Sequence of protein 1:
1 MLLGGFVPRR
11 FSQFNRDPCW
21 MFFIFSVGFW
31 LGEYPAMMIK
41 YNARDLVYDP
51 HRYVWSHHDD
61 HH

Contacts between the two chains:
Residue M82 in protein 2 is in contact with residue W55 in protein 1 (closest heavy-atom distance 3.6 Å).
Residue F61 in protein 2 is in contact with residue S26 in protein 1 (closest heavy-atom distance 3.4 Å).
Residue W37 in protein 2 is in contact with residue G4 in protein 1 (closest heavy-atom distance 3.5 Å).
Residue Y52 in protein 2 interacts with residue L2 in protein 1 (closest heavy-atom distance 3.7 Å).
Residue V54 in protein 2 is in contact with residue C19 in protein 1 (closest heavy-atom distance 3.5 Å).
Residue D119 in protein 2 is in contact with residue Y53 in protein 1 (closest heavy-atom distance 2.5 Å).
Residue Y49 in protein 2 interacts with residue V7 in protein 1 (closest heavy-atom distance 3.4 Å).
Residue L122 in protein 2 is in contact with residue Y53 in protein 1 (closest heavy-atom distance 3.3 Å).
Residue D127 in protein 2 is in contact with residue Y53 in protein 1 (closest heavy-atom distance 3.6 Å).
Residue W84 in protein 2 interacts with residue D49 in protein 1 (closest heavy-atom distance 2.7 Å).
Residue P130 in protein 2 is in contact with residue P50 in protein 1 (closest heavy-atom distance 3.7 Å).
Residue L111 in protein 2 contacts residue Y41 in protein 1 (closest heavy-atom distance 3.7 Å).
Residue G47 in protein 2 contacts residue L2 in protein 1 (closest heavy-atom distance 3.6 Å).
Residue Y49 in protein 2 interacts with residue L2 in protein 1 (closest heavy-atom distance 3.5 Å).
Residue P124 in protein 2 interacts with residue Y53 in protein 1 (closest heavy-atom distance 3.7 Å).
Residue I108 in protein 2 interacts with residue Y41 in protein 1 (closest heavy-atom distance 3.5 Å).
Residue V102 in protein 2 interacts with residue D49 in protein 1 (closest heavy-atom distance 3.5 Å).
Residue E48 in protein 2 is in contact with residue G4 in protein 1 (closest heavy-atom distance 3.6 Å).
Residue R83 in protein 2 contacts residue W55 in protein 1 (closest heavy-atom distance 3.0 Å).
Residue R64 in protein 2 interacts with residue E33 in protein 1 (closest heavy-atom distance 2.3 Å).
Residue G47 in protein 2 is in contact with residue L3 in protein 1 (closest heavy-atom distance 3.2 Å).
Residue F105 in protein 2 is in contact with residue R52 in protein 1 (closest heavy-atom distance 3.5 Å).
Residue P130 in protein 2 contacts residue Y53 in protein 1 (closest heavy-atom distance 3.6 Å).
Residue K78 in protein 2 interacts with residue W55 in protein 1 (closest heavy-atom distance 3.7 Å).
Residue K132 in protein 2 contacts residue D59 in protein 1 (closest heavy-atom distance 3.5 Å).
Residue Y112 in protein 2 is in contact with residue Y48 in protein 1 (closest heavy-atom distance 3.5 Å).
Residue A53 in protein 2 contacts residue F23 in protein 1 (closest heavy-atom distance 3.6 Å).
Residue T120 in protein 2 contacts residue R52 in protein 1 (closest heavy-atom distance 3.5 Å).
Residue F105 in protein 2 interacts with residue D49 in protein 1 (closest heavy-atom distance 3.6 Å).
Residue W84 in protein 2 contacts residue H51 in protein 1 (closest heavy-atom distance 3.5 Å).
Residue A79 in protein 2 contacts residue W55 in protein 1 (closest heavy-atom distance 3.8 Å).
Residue K132 in protein 2 is in contact with residue V54 in protein 1 (closest heavy-atom distance 3.5 Å).
Residue G47 in protein 2 is in contact with residue G4 in protein 1 (closest heavy-atom distance 3.2 Å).
Residue C104 in protein 2 is in contact with residue K40 in protein 1 (closest heavy-atom distance 3.7 Å).
Residue P57 in protein 2 interacts with residue S26 in protein 1 (closest heavy-atom distance 3.1 Å).
Residue G131 in protein 2 interacts with residue V54 in protein 1 (closest heavy-atom distance 3.4 Å).
Residue Q123 in protein 2 contacts residue Y53 in protein 1 (closest heavy-atom distance 3.6 Å).
Residue Y49 in protein 2 is in contact with residue L3 in protein 1 (closest heavy-atom distance 3.6 Å).
Residue Y49 in protein 2 interacts with residue G4 in protein 1 (closest heavy-atom distance 3.4 Å).
Residue V54 in protein 2 is in contact with residue F22 in protein 1 (closest heavy-atom distance 3.4 Å).
Residue D107 in protein 2 is in contact with residue Y41 in protein 1 (closest heavy-atom distance 2.8 Å).
Residue R83 in protein 2 contacts residue H51 in protein 1 (closest heavy-atom distance 2.9 Å).
Residue W37 in protein 2 interacts with residue L3 in protein 1 (closest heavy-atom distance 3.3 Å).
Residue R50 in protein 2 interacts with residue D17 in protein 1 (closest heavy-atom distance 2.8 Å).
Residue Y121 in protein 2 interacts with residue H58 in protein 1 (closest heavy-atom distance 3.7 Å).
Residue L45 in protein 2 is in contact with residue M1 in protein 1 (closest heavy-atom distance 3.3 Å).
Residue L129 in protein 2 contacts residue Y53 in protein 1 (closest heavy-atom distance 3.7 Å).
Residue Y135 in protein 2 is in contact with residue H51 in protein 1 (closest heavy-atom distance 3.1 Å).
Residue L129 in protein 2 is in contact with residue R52 in protein 1 (closest heavy-atom distance 3.4 Å).
Residue Y121 in protein 2 interacts with residue S56 in protein 1 (closest heavy-atom distance 3.4 Å).
Residue K78 in protein 2 contacts residue D60 in protein 1 (closest heavy-atom distance 2.8 Å).
Residue P46 in protein 2 is in contact with residue M1 in protein 1 (closest heavy-atom distance 2.7 Å).
Residue G39 in protein 2 contacts residue M1 in protein 1 (closest heavy-atom distance 3.1 Å).
Residue R50 in protein 2 interacts with residue W20 in protein 1 (closest heavy-atom distance 3.6 Å).
Residue K132 in protein 2 interacts with residue Y53 in protein 1 (closest heavy-atom distance 3.4 Å).
Residue R101 in protein 2 interacts with residue D45 in protein 1 (closest heavy-atom distance 2.3 Å).
Residue E48 in protein 2 interacts with residue G5 in protein 1 (closest heavy-atom distance 3.4 Å).
Residue R50 in protein 2 is in contact with residue C19 in protein 1 (closest heavy-atom distance 3.7 Å).
Residue Y52 in protein 2 is in contact with residue M1 in protein 1 (closest heavy-atom distance 3.3 Å).
Residue P57 in protein 2 interacts with residue F22 in protein 1 (closest heavy-atom distance 3.7 Å).

Sequence of protein 2:
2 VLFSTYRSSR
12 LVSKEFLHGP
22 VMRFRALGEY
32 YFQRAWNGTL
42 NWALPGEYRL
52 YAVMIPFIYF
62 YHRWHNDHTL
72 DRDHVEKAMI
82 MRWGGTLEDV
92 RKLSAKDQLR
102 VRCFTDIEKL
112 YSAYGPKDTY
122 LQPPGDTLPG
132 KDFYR

This data describes a binding interaction between two proteins.